Sequence of chain B:
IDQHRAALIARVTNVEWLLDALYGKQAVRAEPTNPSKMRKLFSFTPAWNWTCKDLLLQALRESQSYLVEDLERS

Sequence of chain A:
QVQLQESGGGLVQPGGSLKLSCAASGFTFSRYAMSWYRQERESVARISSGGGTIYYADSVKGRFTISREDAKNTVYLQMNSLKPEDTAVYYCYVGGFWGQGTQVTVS

The following describes two proteins that form a bound complex.

Interface contacts:
Residue T57 in chain A is in contact with residue D77 in chain B (closest heavy-atom distance 4.3 Å).
Residue Y59 in chain A interacts with residue Y73 in chain B (closest heavy-atom distance 3.2 Å).
Residue Y59 in chain A is in contact with residue R11 in chain B (closest heavy-atom distance 3.1 Å).
Residue D62 in chain A interacts with residue Q71 in chain B (closest heavy-atom distance 2.8 Å).
Residue D62 in chain A interacts with residue Y73 in chain B (closest heavy-atom distance 2.9 Å).
Residue Y60 in chain A interacts with residue Y73 in chain B (closest heavy-atom distance 4.4 Å).
Residue I58 in chain A contacts residue D77 in chain B (closest heavy-atom distance 4.8 Å).
Residue G56 in chain A interacts with residue R80 in chain B (closest heavy-atom distance 4.2 Å).